Sequence of chain A:
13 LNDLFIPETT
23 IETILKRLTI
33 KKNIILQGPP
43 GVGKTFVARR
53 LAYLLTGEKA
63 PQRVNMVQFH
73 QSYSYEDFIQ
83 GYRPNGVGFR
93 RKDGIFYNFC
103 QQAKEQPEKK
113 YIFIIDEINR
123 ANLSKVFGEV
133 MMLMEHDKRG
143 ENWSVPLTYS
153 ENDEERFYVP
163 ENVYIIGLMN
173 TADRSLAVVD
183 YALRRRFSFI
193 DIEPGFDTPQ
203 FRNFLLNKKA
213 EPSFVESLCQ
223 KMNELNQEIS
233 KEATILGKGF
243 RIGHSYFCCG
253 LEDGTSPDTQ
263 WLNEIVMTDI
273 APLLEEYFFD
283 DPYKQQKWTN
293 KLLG

Sequence of chain B:
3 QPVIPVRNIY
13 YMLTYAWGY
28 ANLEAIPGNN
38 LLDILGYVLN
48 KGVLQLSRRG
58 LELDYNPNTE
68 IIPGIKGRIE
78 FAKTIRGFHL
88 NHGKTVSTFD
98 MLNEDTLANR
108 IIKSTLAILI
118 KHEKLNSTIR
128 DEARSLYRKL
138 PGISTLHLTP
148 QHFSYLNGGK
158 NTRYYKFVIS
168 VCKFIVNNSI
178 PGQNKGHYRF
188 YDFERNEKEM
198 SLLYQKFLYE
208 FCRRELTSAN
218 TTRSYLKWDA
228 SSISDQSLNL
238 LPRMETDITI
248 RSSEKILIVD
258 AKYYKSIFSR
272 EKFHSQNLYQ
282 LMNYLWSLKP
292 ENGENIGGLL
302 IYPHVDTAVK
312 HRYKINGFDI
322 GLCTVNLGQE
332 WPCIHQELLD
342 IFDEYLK

The following describes two proteins that form a bound complex.

Contacts between the two chains:
Residue L133 in chain B interacts with residue L178 in chain A (closest heavy-atom distance 3.4 Å).
Residue R55 in chain B interacts with residue Y183 in chain A (closest heavy-atom distance 3.0 Å).
Residue E129 in chain B interacts with residue I237 in chain A (closest heavy-atom distance 4.2 Å).
Residue R135 in chain B contacts residue L238 in chain A (closest heavy-atom distance 4.8 Å).
Residue S54 in chain B is in contact with residue L178 in chain A (closest heavy-atom distance 3.8 Å).
Residue L58 in chain B contacts residue A179 in chain A (closest heavy-atom distance 3.9 Å).
Residue T92 in chain B interacts with residue F91 in chain A (closest heavy-atom distance 3.8 Å).
Residue I72 in chain B contacts residue E78 in chain A (closest heavy-atom distance 4.7 Å).
Residue P70 in chain B is in contact with residue R85 in chain A (closest heavy-atom distance 3.6 Å).
Residue L58 in chain B interacts with residue L178 in chain A (closest heavy-atom distance 3.0 Å).
Residue K73 in chain B interacts with residue E78 in chain A (closest heavy-atom distance 3.0 Å).
Residue L137 in chain B contacts residue L178 in chain A (closest heavy-atom distance 3.8 Å).
Residue R135 in chain B is in contact with residue I237 in chain A (closest heavy-atom distance 4.8 Å).
Residue P70 in chain B contacts residue Y84 in chain A (closest heavy-atom distance 4.1 Å).
Residue L60 in chain B is in contact with residue V180 in chain A (closest heavy-atom distance 3.6 Å).
Residue G71 in chain B is in contact with residue R85 in chain A (closest heavy-atom distance 4.7 Å).
Residue I72 in chain B is in contact with residue Y84 in chain A (closest heavy-atom distance 3.6 Å).
Residue R135 in chain B interacts with residue Y279 in chain A (closest heavy-atom distance 4.3 Å).
Residue K73 in chain B is in contact with residue Y151 in chain A (closest heavy-atom distance 4.5 Å).
Residue G57 in chain B is in contact with residue A179 in chain A (closest heavy-atom distance 4.9 Å).
Residue I72 in chain B interacts with residue F91 in chain A (closest heavy-atom distance 4.3 Å).
Residue G71 in chain B interacts with residue Y84 in chain A (closest heavy-atom distance 3.4 Å).
Residue G90 in chain B interacts with residue P86 in chain A (closest heavy-atom distance 4.0 Å).
Residue R56 in chain B contacts residue V181 in chain A (closest heavy-atom distance 4.6 Å).
Residue R55 in chain B is in contact with residue V181 in chain A (closest heavy-atom distance 3.5 Å).
Residue R131 in chain B contacts residue F281 in chain A (closest heavy-atom distance 4.1 Å).
Residue S132 in chain B contacts residue I237 in chain A (closest heavy-atom distance 4.0 Å).
Residue G90 in chain B contacts residue F91 in chain A (closest heavy-atom distance 3.9 Å).
Residue K73 in chain B is in contact with residue S76 in chain A (closest heavy-atom distance 4.4 Å).
Residue K136 in chain B interacts with residue T236 in chain A (closest heavy-atom distance 5.0 Å).
Residue E101 in chain B contacts residue A179 in chain A (closest heavy-atom distance 3.2 Å).
Residue K91 in chain B contacts residue F91 in chain A (closest heavy-atom distance 4.0 Å).
Residue K136 in chain B interacts with residue L178 in chain A (closest heavy-atom distance 3.3 Å).
Residue P70 in chain B is in contact with residue F91 in chain A (closest heavy-atom distance 4.7 Å).
Residue G74 in chain B contacts residue Y151 in chain A (closest heavy-atom distance 4.5 Å).
Residue M98 in chain B is in contact with residue K127 in chain A (closest heavy-atom distance 4.0 Å).
Residue R135 in chain B interacts with residue F242 in chain A (closest heavy-atom distance 4.5 Å).
Residue D128 in chain B interacts with residue I237 in chain A (closest heavy-atom distance 3.8 Å).
Residue K136 in chain B interacts with residue R176 in chain A (closest heavy-atom distance 3.4 Å).
Residue G57 in chain B contacts residue V181 in chain A (closest heavy-atom distance 4.6 Å).
Residue E101 in chain B contacts residue V180 in chain A (closest heavy-atom distance 4.7 Å).
Residue R131 in chain B contacts residue D282 in chain A (closest heavy-atom distance 2.7 Å).
Residue K136 in chain B contacts residue S177 in chain A (closest heavy-atom distance 3.5 Å).
Residue S54 in chain B is in contact with residue V181 in chain A (closest heavy-atom distance 3.4 Å).
Residue L60 in chain B interacts with residue A179 in chain A (closest heavy-atom distance 4.2 Å).
Residue P138 in chain B interacts with residue R122 in chain A (closest heavy-atom distance 4.6 Å).
Residue G71 in chain B contacts residue F91 in chain A (closest heavy-atom distance 3.7 Å).
Residue P138 in chain B contacts residue S177 in chain A (closest heavy-atom distance 4.7 Å).
Residue L87 in chain B interacts with residue F91 in chain A (closest heavy-atom distance 4.0 Å).
Residue I72 in chain B is in contact with residue Y151 in chain A (closest heavy-atom distance 4.2 Å).
Residue E129 in chain B is in contact with residue T236 in chain A (closest heavy-atom distance 3.1 Å).
Residue P70 in chain B is in contact with residue P86 in chain A (closest heavy-atom distance 3.8 Å).
Residue L99 in chain B interacts with residue N124 in chain A (closest heavy-atom distance 4.6 Å).
Residue R135 in chain B interacts with residue E278 in chain A (closest heavy-atom distance 3.4 Å).